Interface contacts:
Residue I82 in protein 1 interacts with residue D16 in protein 2 (closest heavy-atom distance 3.7 Å).
Residue G236 in protein 1 is in contact with residue L5 in protein 2 (closest heavy-atom distance 3.4 Å).
Residue K89 in protein 1 interacts with residue F17 in protein 2 (closest heavy-atom distance 4.3 Å).
Residue I81 in protein 1 interacts with residue I12 in protein 2 (closest heavy-atom distance 3.8 Å).
Residue A237 in protein 1 interacts with residue T4 in protein 2 (closest heavy-atom distance 4.0 Å).
Residue V240 in protein 1 interacts with residue L2 in protein 2 (closest heavy-atom distance 3.8 Å).
Residue I241 in protein 1 is in contact with residue I3 in protein 2 (closest heavy-atom distance 2.8 Å).
Residue T78 in protein 1 is in contact with residue I12 in protein 2 (closest heavy-atom distance 4.1 Å).
Residue A237 in protein 1 contacts residue A6 in protein 2 (closest heavy-atom distance 2.9 Å).
Residue I99 in protein 1 is in contact with residue F17 in protein 2 (closest heavy-atom distance 3.9 Å).
Residue V85 in protein 1 interacts with residue I13 in protein 2 (closest heavy-atom distance 4.4 Å).
Residue A237 in protein 1 is in contact with residue L5 in protein 2 (closest heavy-atom distance 3.5 Å).
Residue I103 in protein 1 interacts with residue I13 in protein 2 (closest heavy-atom distance 4.4 Å).
Residue V85 in protein 1 contacts residue F17 in protein 2 (closest heavy-atom distance 3.8 Å).
Residue R239 in protein 1 contacts residue T4 in protein 2 (closest heavy-atom distance 3.4 Å).
Residue K107 in protein 1 contacts residue I13 in protein 2 (closest heavy-atom distance 3.8 Å).
Residue L106 in protein 1 contacts residue F17 in protein 2 (closest heavy-atom distance 3.5 Å).
Residue Q102 in protein 1 interacts with residue F17 in protein 2 (closest heavy-atom distance 3.2 Å).
Residue R239 in protein 1 contacts residue L5 in protein 2 (closest heavy-atom distance 2.9 Å).
Residue I241 in protein 1 is in contact with residue T4 in protein 2 (closest heavy-atom distance 4.6 Å).
Residue I81 in protein 1 contacts residue I13 in protein 2 (closest heavy-atom distance 3.9 Å).
Residue V240 in protein 1 interacts with residue I3 in protein 2 (closest heavy-atom distance 3.6 Å).
Residue V240 in protein 1 contacts residue L5 in protein 2 (closest heavy-atom distance 5.0 Å).
Residue T242 in protein 1 is in contact with residue R1 in protein 2 (closest heavy-atom distance 3.3 Å).
Residue V240 in protein 1 contacts residue T4 in protein 2 (closest heavy-atom distance 4.2 Å).
Residue T242 in protein 1 is in contact with residue L2 in protein 2 (closest heavy-atom distance 4.2 Å).
Residue I241 in protein 1 contacts residue R1 in protein 2 (closest heavy-atom distance 3.6 Å).
Residue F94 in protein 1 interacts with residue F17 in protein 2 (closest heavy-atom distance 4.7 Å).
Residue V85 in protein 1 contacts residue D16 in protein 2 (closest heavy-atom distance 3.4 Å).
Residue I241 in protein 1 contacts residue L5 in protein 2 (closest heavy-atom distance 4.2 Å).
Residue E238 in protein 1 interacts with residue T4 in protein 2 (closest heavy-atom distance 4.4 Å).
Residue L106 in protein 1 contacts residue I13 in protein 2 (closest heavy-atom distance 3.6 Å).
Residue I241 in protein 1 contacts residue L2 in protein 2 (closest heavy-atom distance 3.4 Å).
Residue L243 in protein 1 interacts with residue R1 in protein 2 (closest heavy-atom distance 2.8 Å).
Residue R239 in protein 1 is in contact with residue I3 in protein 2 (closest heavy-atom distance 3.9 Å).
Residue I241 in protein 1 interacts with residue H8 in protein 2 (closest heavy-atom distance 4.0 Å).
Residue E246 in protein 1 interacts with residue R1 in protein 2 (closest heavy-atom distance 4.9 Å).
Residue K89 in protein 1 is in contact with residue D16 in protein 2 (closest heavy-atom distance 3.9 Å).
Residue I81 in protein 1 is in contact with residue I9 in protein 2 (closest heavy-atom distance 3.1 Å).
Residue L111 in protein 1 contacts residue L5 in protein 2 (closest heavy-atom distance 3.9 Å).
Residue K244 in protein 1 interacts with residue R1 in protein 2 (closest heavy-atom distance 3.4 Å).
Residue I103 in protein 1 interacts with residue T14 in protein 2 (closest heavy-atom distance 4.2 Å).
Residue M245 in protein 1 is in contact with residue R1 in protein 2 (closest heavy-atom distance 3.9 Å).
Residue L243 in protein 1 interacts with residue I3 in protein 2 (closest heavy-atom distance 3.8 Å).
Residue C110 in protein 1 contacts residue I13 in protein 2 (closest heavy-atom distance 3.8 Å).
Residue K107 in protein 1 is in contact with residue I9 in protein 2 (closest heavy-atom distance 4.7 Å).
Residue I82 in protein 1 interacts with residue I12 in protein 2 (closest heavy-atom distance 3.6 Å).
Residue T78 in protein 1 is in contact with residue H8 in protein 2 (closest heavy-atom distance 4.5 Å).
Residue C110 in protein 1 is in contact with residue I9 in protein 2 (closest heavy-atom distance 4.1 Å).
Residue I103 in protein 1 contacts residue F17 in protein 2 (closest heavy-atom distance 3.8 Å).
Residue L243 in protein 1 interacts with residue H8 in protein 2 (closest heavy-atom distance 3.5 Å).

Sequence of protein 1:
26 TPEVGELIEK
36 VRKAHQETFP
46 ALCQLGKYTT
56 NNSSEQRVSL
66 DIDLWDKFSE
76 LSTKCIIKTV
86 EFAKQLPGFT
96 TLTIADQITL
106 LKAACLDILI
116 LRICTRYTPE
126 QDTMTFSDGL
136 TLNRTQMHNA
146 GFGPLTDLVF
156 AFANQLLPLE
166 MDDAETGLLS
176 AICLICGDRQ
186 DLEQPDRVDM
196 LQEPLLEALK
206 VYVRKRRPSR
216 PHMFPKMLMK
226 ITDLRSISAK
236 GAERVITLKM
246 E

This data describes a binding interaction between two proteins.

Sequence of protein 2:
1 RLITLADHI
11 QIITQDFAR